Residue-level contacts at the interface:
Residue V482 in protein 2 is in contact with residue I1 in protein 1 (closest heavy-atom distance 3.5 Å).
Residue T404 in protein 2 interacts with residue I1 in protein 1 (closest heavy-atom distance 4.4 Å).
Residue R480 in protein 2 is in contact with residue A3 in protein 1 (closest heavy-atom distance 4.2 Å).
Residue W473 in protein 2 interacts with residue Q15 in protein 1 (closest heavy-atom distance 4.4 Å).
Residue L483 in protein 2 interacts with residue T2 in protein 1 (closest heavy-atom distance 2.7 Å).
Residue V469 in protein 2 contacts residue T22 in protein 1 (closest heavy-atom distance 4.1 Å).
Residue T46 in protein 2 contacts residue K41 in protein 1 (closest heavy-atom distance 4.1 Å).
Residue L48 in protein 2 is in contact with residue L37 in protein 1 (closest heavy-atom distance 4.1 Å).
Residue E481 in protein 2 contacts residue K7 in protein 1 (closest heavy-atom distance 3.0 Å).
Residue V485 in protein 2 is in contact with residue I1 in protein 1 (closest heavy-atom distance 4.1 Å).
Residue E481 in protein 2 interacts with residue A3 in protein 1 (closest heavy-atom distance 3.1 Å).
Residue A477 in protein 2 contacts residue T8 in protein 1 (closest heavy-atom distance 2.7 Å).
Residue K479 in protein 2 interacts with residue K7 in protein 1 (closest heavy-atom distance 3.2 Å).
Residue M466 in protein 2 contacts residue F23 in protein 1 (closest heavy-atom distance 3.7 Å).
Residue F470 in protein 2 contacts residue Q15 in protein 1 (closest heavy-atom distance 3.6 Å).
Residue F470 in protein 2 contacts residue L19 in protein 1 (closest heavy-atom distance 3.6 Å).
Residue E481 in protein 2 interacts with residue K4 in protein 1 (closest heavy-atom distance 2.9 Å).
Residue L47 in protein 2 is in contact with residue K41 in protein 1 (closest heavy-atom distance 2.9 Å).
Residue M466 in protein 2 contacts residue L27 in protein 1 (closest heavy-atom distance 4.0 Å).
Residue L467 in protein 2 interacts with residue F23 in protein 1 (closest heavy-atom distance 4.0 Å).
Residue V469 in protein 2 is in contact with residue F26 in protein 1 (closest heavy-atom distance 3.8 Å).
Residue E481 in protein 2 is in contact with residue T2 in protein 1 (closest heavy-atom distance 4.4 Å).
Residue L462 in protein 2 contacts residue L27 in protein 1 (closest heavy-atom distance 4.3 Å).
Residue R480 in protein 2 interacts with residue A6 in protein 1 (closest heavy-atom distance 4.1 Å).
Residue V482 in protein 2 interacts with residue T2 in protein 1 (closest heavy-atom distance 3.6 Å).
Residue T484 in protein 2 is in contact with residue T2 in protein 1 (closest heavy-atom distance 2.8 Å).
Residue D486 in protein 2 interacts with residue I1 in protein 1 (closest heavy-atom distance 3.3 Å).
Residue L483 in protein 2 is in contact with residue A3 in protein 1 (closest heavy-atom distance 3.8 Å).
Residue L47 in protein 2 is in contact with residue L37 in protein 1 (closest heavy-atom distance 3.7 Å).
Residue W473 in protein 2 is in contact with residue G18 in protein 1 (closest heavy-atom distance 4.0 Å).
Residue T484 in protein 2 contacts residue I1 in protein 1 (closest heavy-atom distance 3.1 Å).
Residue M466 in protein 2 interacts with residue T22 in protein 1 (closest heavy-atom distance 3.4 Å).
Residue S478 in protein 2 contacts residue P9 in protein 1 (closest heavy-atom distance 4.0 Å).
Residue K479 in protein 2 is in contact with residue P5 in protein 1 (closest heavy-atom distance 4.0 Å).
Residue L483 in protein 2 interacts with residue K4 in protein 1 (closest heavy-atom distance 3.5 Å).
Residue E474 in protein 2 interacts with residue Q15 in protein 1 (closest heavy-atom distance 3.3 Å).
Residue W409 in protein 2 is in contact with residue Q15 in protein 1 (closest heavy-atom distance 3.0 Å).
Residue K479 in protein 2 interacts with residue A6 in protein 1 (closest heavy-atom distance 3.7 Å).
Residue S478 in protein 2 is in contact with residue K7 in protein 1 (closest heavy-atom distance 3.2 Å).
Residue W473 in protein 2 is in contact with residue T10 in protein 1 (closest heavy-atom distance 4.0 Å).
Residue W473 in protein 2 is in contact with residue E14 in protein 1 (closest heavy-atom distance 3.7 Å).
Residue S478 in protein 2 is in contact with residue T10 in protein 1 (closest heavy-atom distance 2.8 Å).
Residue F470 in protein 2 interacts with residue T22 in protein 1 (closest heavy-atom distance 4.1 Å).
Residue A477 in protein 2 contacts residue T10 in protein 1 (closest heavy-atom distance 3.6 Å).
Residue K479 in protein 2 interacts with residue T8 in protein 1 (closest heavy-atom distance 3.9 Å).
Residue R480 in protein 2 contacts residue K4 in protein 1 (closest heavy-atom distance 3.4 Å).
Residue W409 in protein 2 interacts with residue L19 in protein 1 (closest heavy-atom distance 4.1 Å).
Residue L48 in protein 2 is in contact with residue K41 in protein 1 (closest heavy-atom distance 4.3 Å).
Residue S478 in protein 2 interacts with residue T8 in protein 1 (closest heavy-atom distance 3.0 Å).
Residue F470 in protein 2 interacts with residue G18 in protein 1 (closest heavy-atom distance 3.8 Å).
Residue L467 in protein 2 interacts with residue L19 in protein 1 (closest heavy-atom distance 3.9 Å).
Residue T404 in protein 2 is in contact with residue A3 in protein 1 (closest heavy-atom distance 3.8 Å).
Residue R480 in protein 2 contacts residue P5 in protein 1 (closest heavy-atom distance 4.2 Å).
Residue L36 in protein 2 interacts with residue L34 in protein 1 (closest heavy-atom distance 4.4 Å).
Residue E474 in protein 2 is in contact with residue T10 in protein 1 (closest heavy-atom distance 4.1 Å).
Residue K333 in protein 2 contacts residue I1 in protein 1 (closest heavy-atom distance 4.0 Å).
Residue M28 in protein 2 is in contact with residue F26 in protein 1 (closest heavy-atom distance 3.7 Å).
Residue V482 in protein 2 contacts residue A3 in protein 1 (closest heavy-atom distance 4.1 Å).
Residue S478 in protein 2 is in contact with residue A6 in protein 1 (closest heavy-atom distance 3.1 Å).
Residue M466 in protein 2 is in contact with residue F26 in protein 1 (closest heavy-atom distance 3.5 Å).

These two protein chains interact to form a complex.

Sequence of protein 2:
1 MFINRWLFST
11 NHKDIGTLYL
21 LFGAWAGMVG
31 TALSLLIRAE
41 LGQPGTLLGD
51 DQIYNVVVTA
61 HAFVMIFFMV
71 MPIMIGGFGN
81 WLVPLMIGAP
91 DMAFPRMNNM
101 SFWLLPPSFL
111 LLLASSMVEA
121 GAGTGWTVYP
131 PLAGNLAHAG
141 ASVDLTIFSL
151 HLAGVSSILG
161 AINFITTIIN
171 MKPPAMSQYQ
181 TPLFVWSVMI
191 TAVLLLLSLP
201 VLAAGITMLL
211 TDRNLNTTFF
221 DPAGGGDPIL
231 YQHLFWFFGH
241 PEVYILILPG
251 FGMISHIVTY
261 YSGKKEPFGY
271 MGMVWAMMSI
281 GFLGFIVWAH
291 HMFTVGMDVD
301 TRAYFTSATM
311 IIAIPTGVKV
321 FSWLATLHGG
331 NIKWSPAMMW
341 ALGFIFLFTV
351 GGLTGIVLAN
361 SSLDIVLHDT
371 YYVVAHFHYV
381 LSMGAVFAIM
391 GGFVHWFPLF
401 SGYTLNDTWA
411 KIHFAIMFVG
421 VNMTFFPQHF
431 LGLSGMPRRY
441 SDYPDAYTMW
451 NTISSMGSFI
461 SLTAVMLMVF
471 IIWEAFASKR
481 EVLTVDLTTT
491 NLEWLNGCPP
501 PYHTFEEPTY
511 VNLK

Sequence of protein 1:
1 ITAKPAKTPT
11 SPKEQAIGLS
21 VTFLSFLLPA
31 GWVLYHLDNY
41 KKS